Sequence of chain B:
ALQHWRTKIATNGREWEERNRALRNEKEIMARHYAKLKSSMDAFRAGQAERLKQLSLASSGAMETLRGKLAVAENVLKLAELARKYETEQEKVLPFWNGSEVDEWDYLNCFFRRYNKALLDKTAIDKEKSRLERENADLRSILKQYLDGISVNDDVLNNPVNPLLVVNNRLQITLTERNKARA

Interface contacts:
Residue W292 in chain B contacts residue T334 in chain A (closest heavy-atom distance 3.2 Å).
Residue L493 in chain B is in contact with residue Y681 in chain A (closest heavy-atom distance 3.5 Å).
Residue E363 in chain B interacts with residue Y650 in chain A (closest heavy-atom distance 2.7 Å).
Residue H309 in chain B is in contact with residue F356 in chain A (closest heavy-atom distance 3.4 Å).
Residue Y457 in chain B interacts with residue W406 in chain A (closest heavy-atom distance 3.2 Å).
Residue K472 in chain B contacts residue L653 in chain A (closest heavy-atom distance 3.5 Å).
Residue Y362 in chain B contacts residue Q655 in chain A (closest heavy-atom distance 3.4 Å).
Residue K472 in chain B contacts residue S660 in chain A (closest heavy-atom distance 3.5 Å).
Residue R327 in chain B is in contact with residue Y374 in chain A (closest heavy-atom distance 3.1 Å).
Residue F461 in chain B is in contact with residue Q646 in chain A (closest heavy-atom distance 3.4 Å).
Residue S450 in chain B contacts residue D407 in chain A (closest heavy-atom distance 3.5 Å).
Residue N351 in chain B contacts residue E644 in chain A (closest heavy-atom distance 3.4 Å).
Residue Y310 in chain B is in contact with residue Q355 in chain A (closest heavy-atom distance 2.7 Å).
Residue M306 in chain B contacts residue T353 in chain A (closest heavy-atom distance 3.5 Å).
Residue P513 in chain B contacts residue I697 in chain A (closest heavy-atom distance 3.5 Å).
Residue F461 in chain B interacts with residue L647 in chain A (closest heavy-atom distance 3.3 Å).
Residue L331 in chain B is in contact with residue W378 in chain A (closest heavy-atom distance 3.4 Å).
Residue E483 in chain B interacts with residue L667 in chain A (closest heavy-atom distance 3.5 Å).
Residue R295 in chain B is in contact with residue N342 in chain A (closest heavy-atom distance 3.6 Å).
Residue Y496 in chain B contacts residue Y681 in chain A (closest heavy-atom distance 2.5 Å).
Residue C460 in chain B interacts with residue Q403 in chain A (closest heavy-atom distance 3.4 Å).
Residue F372 in chain B contacts residue Q402 in chain A (closest heavy-atom distance 3.4 Å).
Residue M317 in chain B is in contact with residue F363 in chain A (closest heavy-atom distance 3.5 Å).
Residue C460 in chain B contacts residue W406 in chain A (closest heavy-atom distance 3.4 Å).
Residue A359 in chain B contacts residue L654 in chain A (closest heavy-atom distance 3.5 Å).
Residue N288 in chain B is in contact with residue T334 in chain A (closest heavy-atom distance 2.8 Å).
Residue K284 in chain B interacts with residue Y331 in chain A (closest heavy-atom distance 3.6 Å).
Residue K303 in chain B contacts residue E348 in chain A (closest heavy-atom distance 3.4 Å).
Residue Y496 in chain B contacts residue N687 in chain A (closest heavy-atom distance 2.2 Å).
Residue M306 in chain B is in contact with residue I352 in chain A (closest heavy-atom distance 3.4 Å).
Residue K472 in chain B interacts with residue R657 in chain A (closest heavy-atom distance 3.5 Å).
Residue W292 in chain B contacts residue R337 in chain A (closest heavy-atom distance 3.5 Å).
Residue N486 in chain B contacts residue L667 in chain A (closest heavy-atom distance 3.3 Å).
Residue E454 in chain B contacts residue K635 in chain A (closest heavy-atom distance 2.2 Å).
Residue Y465 in chain B contacts residue K649 in chain A (closest heavy-atom distance 2.2 Å).
Residue K345 in chain B contacts residue I632 in chain A (closest heavy-atom distance 3.1 Å).
Residue F320 in chain B interacts with residue E367 in chain A (closest heavy-atom distance 3.5 Å).
Residue V352 in chain B is in contact with residue L643 in chain A (closest heavy-atom distance 3.3 Å).
Residue L331 in chain B interacts with residue Y374 in chain A (closest heavy-atom distance 3.2 Å).
Residue K472 in chain B interacts with residue E656 in chain A (closest heavy-atom distance 2.9 Å).
Residue N486 in chain B interacts with residue L674 in chain A (closest heavy-atom distance 3.2 Å).
Residue W292 in chain B contacts residue Y338 in chain A (closest heavy-atom distance 3.1 Å).
Residue Y310 in chain B contacts residue F356 in chain A (closest heavy-atom distance 3.3 Å).
Residue L358 in chain B interacts with residue L651 in chain A (closest heavy-atom distance 3.5 Å).
Residue M339 in chain B interacts with residue K381 in chain A (closest heavy-atom distance 3.1 Å).
Residue R464 in chain B interacts with residue Q403 in chain A (closest heavy-atom distance 3.5 Å).
Residue W281 in chain B is in contact with residue Y331 in chain A (closest heavy-atom distance 3.1 Å).
Residue S335 in chain B contacts residue W625 in chain A (closest heavy-atom distance 3.4 Å).
Residue I475 in chain B interacts with residue S660 in chain A (closest heavy-atom distance 3.3 Å).
Residue L458 in chain B contacts residue L404 in chain A (closest heavy-atom distance 3.5 Å).
Residue Y457 in chain B is in contact with residue L404 in chain A (closest heavy-atom distance 3.3 Å).
Residue S335 in chain B contacts residue K381 in chain A (closest heavy-atom distance 3.0 Å).
Residue N296 in chain B contacts residue N342 in chain A (closest heavy-atom distance 2.4 Å).
Residue Y457 in chain B interacts with residue H400 in chain A (closest heavy-atom distance 2.9 Å).
Residue C460 in chain B is in contact with residue L404 in chain A (closest heavy-atom distance 3.5 Å).
Residue R295 in chain B contacts residue Y338 in chain A (closest heavy-atom distance 2.9 Å).
Residue Y362 in chain B is in contact with residue R657 in chain A (closest heavy-atom distance 3.5 Å).
Residue R321 in chain B contacts residue F366 in chain A (closest heavy-atom distance 3.2 Å).
Residue F372 in chain B contacts residue Q403 in chain A (closest heavy-atom distance 3.2 Å).
Residue E291 in chain B contacts residue Y338 in chain A (closest heavy-atom distance 3.0 Å).

Sequence of chain A:
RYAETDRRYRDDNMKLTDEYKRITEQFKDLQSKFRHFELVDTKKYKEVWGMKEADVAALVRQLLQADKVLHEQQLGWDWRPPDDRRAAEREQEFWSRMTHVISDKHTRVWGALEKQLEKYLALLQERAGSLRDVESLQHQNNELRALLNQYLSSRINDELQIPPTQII

This data describes a binding interaction between two proteins.